Sequence of protein 1:
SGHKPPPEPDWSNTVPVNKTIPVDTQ

Sequence of protein 2:
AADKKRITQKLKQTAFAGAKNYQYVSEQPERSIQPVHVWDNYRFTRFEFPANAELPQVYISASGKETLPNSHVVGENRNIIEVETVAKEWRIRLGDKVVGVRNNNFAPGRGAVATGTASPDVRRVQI

Residue-level contacts at the interface:
Residue R49 in protein 2 contacts residue D26 in protein 1 (closest heavy-atom distance 3.1 Å).
Residue R95 in protein 2 contacts residue W13 in protein 1 (closest heavy-atom distance 4.0 Å).
Residue V102 in protein 2 interacts with residue E10 in protein 1 (closest heavy-atom distance 3.9 Å).
Residue S28 in protein 2 contacts residue T16 in protein 1 (closest heavy-atom distance 4.5 Å).
Residue V105 in protein 2 interacts with residue W13 in protein 1 (closest heavy-atom distance 3.7 Å).
Residue V26 in protein 2 contacts residue V17 in protein 1 (closest heavy-atom distance 3.2 Å).
Residue V102 in protein 2 interacts with residue P11 in protein 1 (closest heavy-atom distance 4.1 Å).
Residue Q30 in protein 2 contacts residue P11 in protein 1 (closest heavy-atom distance 3.7 Å).
Residue E70 in protein 2 contacts residue E10 in protein 1 (closest heavy-atom distance 4.1 Å).
Residue G104 in protein 2 is in contact with residue W13 in protein 1 (closest heavy-atom distance 3.4 Å).
Residue E29 in protein 2 is in contact with residue V17 in protein 1 (closest heavy-atom distance 4.1 Å).
Residue R106 in protein 2 interacts with residue W13 in protein 1 (closest heavy-atom distance 3.4 Å).
Residue R95 in protein 2 is in contact with residue P11 in protein 1 (closest heavy-atom distance 3.4 Å).
Residue H40 in protein 2 interacts with residue I23 in protein 1 (closest heavy-atom distance 4.0 Å).
Residue S28 in protein 2 interacts with residue P11 in protein 1 (closest heavy-atom distance 3.5 Å).
Residue V26 in protein 2 is in contact with residue V19 in protein 1 (closest heavy-atom distance 3.6 Å).
Residue P38 in protein 2 interacts with residue V19 in protein 1 (closest heavy-atom distance 4.2 Å).
Residue F17 in protein 2 interacts with residue D26 in protein 1 (closest heavy-atom distance 4.1 Å).
Residue W42 in protein 2 is in contact with residue V25 in protein 1 (closest heavy-atom distance 4.5 Å).
Residue E93 in protein 2 interacts with residue W13 in protein 1 (closest heavy-atom distance 3.6 Å).
Residue K11 in protein 2 contacts residue Q28 in protein 1 (closest heavy-atom distance 4.5 Å).
Residue Y23 in protein 2 is in contact with residue I23 in protein 1 (closest heavy-atom distance 4.1 Å).
Residue E29 in protein 2 contacts residue N15 in protein 1 (closest heavy-atom distance 2.9 Å).
Residue V39 in protein 2 is in contact with residue V19 in protein 1 (closest heavy-atom distance 3.6 Å).
Residue Q14 in protein 2 contacts residue Q28 in protein 1 (closest heavy-atom distance 3.2 Å).
Residue Y23 in protein 2 interacts with residue P24 in protein 1 (closest heavy-atom distance 3.6 Å).
Residue R97 in protein 2 is in contact with residue P9 in protein 1 (closest heavy-atom distance 2.7 Å).
Residue H40 in protein 2 contacts residue T22 in protein 1 (closest heavy-atom distance 3.0 Å).
Residue H40 in protein 2 interacts with residue V19 in protein 1 (closest heavy-atom distance 3.9 Å).
Residue W42 in protein 2 contacts residue P24 in protein 1 (closest heavy-atom distance 3.4 Å).
Residue V26 in protein 2 is in contact with residue P18 in protein 1 (closest heavy-atom distance 4.2 Å).
Residue R106 in protein 2 interacts with residue T16 in protein 1 (closest heavy-atom distance 4.7 Å).
Residue Q30 in protein 2 contacts residue D12 in protein 1 (closest heavy-atom distance 3.0 Å).
Residue H40 in protein 2 contacts residue N20 in protein 1 (closest heavy-atom distance 3.0 Å).
Residue V39 in protein 2 is in contact with residue N20 in protein 1 (closest heavy-atom distance 4.1 Å).
Residue Y25 in protein 2 contacts residue N20 in protein 1 (closest heavy-atom distance 4.5 Å).
Residue S28 in protein 2 interacts with residue W13 in protein 1 (closest heavy-atom distance 3.6 Å).
Residue T15 in protein 2 interacts with residue Q28 in protein 1 (closest heavy-atom distance 2.8 Å).
Residue V102 in protein 2 interacts with residue P9 in protein 1 (closest heavy-atom distance 3.5 Å).
Residue E51 in protein 2 contacts residue P24 in protein 1 (closest heavy-atom distance 4.3 Å).
Residue E29 in protein 2 interacts with residue T16 in protein 1 (closest heavy-atom distance 4.6 Å).
Residue V103 in protein 2 is in contact with residue P11 in protein 1 (closest heavy-atom distance 4.5 Å).
Residue E29 in protein 2 is in contact with residue D12 in protein 1 (closest heavy-atom distance 4.5 Å).
Residue D100 in protein 2 is in contact with residue P9 in protein 1 (closest heavy-atom distance 3.3 Å).
Residue R97 in protein 2 interacts with residue E10 in protein 1 (closest heavy-atom distance 3.3 Å).
Residue S28 in protein 2 interacts with residue D12 in protein 1 (closest heavy-atom distance 3.3 Å).
Residue G104 in protein 2 is in contact with residue P11 in protein 1 (closest heavy-atom distance 3.6 Å).
Residue V105 in protein 2 is in contact with residue V19 in protein 1 (closest heavy-atom distance 4.7 Å).
Residue R95 in protein 2 contacts residue E10 in protein 1 (closest heavy-atom distance 3.1 Å).
Residue V26 in protein 2 contacts residue T16 in protein 1 (closest heavy-atom distance 3.6 Å).
Residue R97 in protein 2 is in contact with residue P8 in protein 1 (closest heavy-atom distance 3.4 Å).
Residue V26 in protein 2 interacts with residue W13 in protein 1 (closest heavy-atom distance 4.6 Å).
Residue Y25 in protein 2 is in contact with residue V17 in protein 1 (closest heavy-atom distance 4.4 Å).
Residue V41 in protein 2 contacts residue V19 in protein 1 (closest heavy-atom distance 3.5 Å).
Residue H40 in protein 2 is in contact with residue P24 in protein 1 (closest heavy-atom distance 3.5 Å).
Residue Y25 in protein 2 contacts residue V19 in protein 1 (closest heavy-atom distance 3.0 Å).
Residue V41 in protein 2 contacts residue N20 in protein 1 (closest heavy-atom distance 3.1 Å).
Residue Y23 in protein 2 contacts residue N20 in protein 1 (closest heavy-atom distance 3.1 Å).
Residue Y25 in protein 2 is in contact with residue P18 in protein 1 (closest heavy-atom distance 3.6 Å).
Residue S28 in protein 2 interacts with residue N15 in protein 1 (closest heavy-atom distance 3.8 Å).

The following describes two proteins that form a bound complex.